Sequence of the second protein:
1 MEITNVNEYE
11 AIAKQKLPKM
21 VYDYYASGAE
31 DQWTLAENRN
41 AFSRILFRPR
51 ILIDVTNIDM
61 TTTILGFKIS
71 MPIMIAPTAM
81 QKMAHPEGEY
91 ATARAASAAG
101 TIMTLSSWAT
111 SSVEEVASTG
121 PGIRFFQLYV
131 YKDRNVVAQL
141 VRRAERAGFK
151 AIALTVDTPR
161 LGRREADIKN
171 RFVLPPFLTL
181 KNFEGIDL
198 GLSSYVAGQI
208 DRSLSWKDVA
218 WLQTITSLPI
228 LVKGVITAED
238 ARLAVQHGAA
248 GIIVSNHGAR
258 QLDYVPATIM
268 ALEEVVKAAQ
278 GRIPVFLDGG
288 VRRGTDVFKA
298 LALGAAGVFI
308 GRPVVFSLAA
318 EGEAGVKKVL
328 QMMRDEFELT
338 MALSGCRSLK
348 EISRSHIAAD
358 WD

Sequence of the first protein:
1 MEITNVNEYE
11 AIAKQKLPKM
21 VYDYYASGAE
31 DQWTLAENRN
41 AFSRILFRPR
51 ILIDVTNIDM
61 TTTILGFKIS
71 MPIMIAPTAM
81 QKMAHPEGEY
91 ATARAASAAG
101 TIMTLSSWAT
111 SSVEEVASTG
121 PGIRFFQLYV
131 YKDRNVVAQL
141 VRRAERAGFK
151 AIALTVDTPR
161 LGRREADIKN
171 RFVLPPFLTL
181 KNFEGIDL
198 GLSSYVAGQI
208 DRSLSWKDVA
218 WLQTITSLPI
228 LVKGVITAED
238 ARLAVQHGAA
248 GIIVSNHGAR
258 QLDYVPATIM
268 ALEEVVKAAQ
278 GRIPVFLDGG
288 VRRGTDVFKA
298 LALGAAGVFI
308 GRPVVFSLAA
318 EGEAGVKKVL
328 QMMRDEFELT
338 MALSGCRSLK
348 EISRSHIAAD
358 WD

Contacts between the two chains:
Residue N5 in the second protein contacts residue E165 in the first protein (closest heavy-atom distance 3.0 Å).
Residue R290 in the second protein contacts residue E30 in the first protein (closest heavy-atom distance 3.4 Å).
Residue D54 in the second protein is in contact with residue S210 in the first protein (closest heavy-atom distance 3.4 Å).
Residue I51 in the second protein contacts residue D237 in the first protein (closest heavy-atom distance 3.3 Å).
Residue R50 in the second protein contacts residue L240 in the first protein (closest heavy-atom distance 3.6 Å).
Residue L336 in the second protein interacts with residue R160 in the first protein (closest heavy-atom distance 3.9 Å).
Residue L336 in the second protein interacts with residue L161 in the first protein (closest heavy-atom distance 3.6 Å).
Residue I51 in the second protein interacts with residue W213 in the first protein (closest heavy-atom distance 3.5 Å).
Residue F47 in the second protein contacts residue D260 in the first protein (closest heavy-atom distance 3.0 Å).
Residue L340 in the second protein interacts with residue Q258 in the first protein (closest heavy-atom distance 3.8 Å).
Residue V55 in the second protein is in contact with residue R209 in the first protein (closest heavy-atom distance 3.1 Å).
Residue L52 in the second protein contacts residue V156 in the first protein (closest heavy-atom distance 3.7 Å).
Residue I53 in the second protein contacts residue R209 in the first protein (closest heavy-atom distance 3.9 Å).
Residue L52 in the second protein interacts with residue S212 in the first protein (closest heavy-atom distance 3.2 Å).
Residue I51 in the second protein is in contact with residue V156 in the first protein (closest heavy-atom distance 3.3 Å).
Residue R290 in the second protein interacts with residue R163 in the first protein (closest heavy-atom distance 3.7 Å).
Residue S43 in the second protein interacts with residue Y261 in the first protein (closest heavy-atom distance 3.4 Å).
Residue L46 in the second protein contacts residue W33 in the first protein (closest heavy-atom distance 3.5 Å).
Residue R290 in the second protein contacts residue D31 in the first protein (closest heavy-atom distance 3.0 Å).
Residue R290 in the second protein interacts with residue E165 in the first protein (closest heavy-atom distance 2.8 Å).
Residue E8 in the second protein contacts residue K169 in the first protein (closest heavy-atom distance 2.9 Å).
Residue M1 in the second protein contacts residue K169 in the first protein (closest heavy-atom distance 2.7 Å).
Residue T4 in the second protein contacts residue K169 in the first protein (closest heavy-atom distance 2.5 Å).
Residue T56 in the second protein interacts with residue S210 in the first protein (closest heavy-atom distance 3.5 Å).
Residue F47 in the second protein contacts residue P263 in the first protein (closest heavy-atom distance 3.3 Å).
Residue T4 in the second protein interacts with residue E165 in the first protein (closest heavy-atom distance 2.6 Å).
Residue D54 in the second protein contacts residue L211 in the first protein (closest heavy-atom distance 3.8 Å).
Residue P49 in the second protein is in contact with residue T234 in the first protein (closest heavy-atom distance 3.5 Å).
Residue L340 in the second protein contacts residue R160 in the first protein (closest heavy-atom distance 3.6 Å).
Residue L52 in the second protein interacts with residue V216 in the first protein (closest heavy-atom distance 3.6 Å).
Residue A339 in the second protein contacts residue R160 in the first protein (closest heavy-atom distance 3.8 Å).
Residue E333 in the second protein interacts with residue R163 in the first protein (closest heavy-atom distance 3.6 Å).
Residue F47 in the second protein interacts with residue Y261 in the first protein (closest heavy-atom distance 2.8 Å).
Residue D54 in the second protein contacts residue R209 in the first protein (closest heavy-atom distance 3.8 Å).
Residue L340 in the second protein interacts with residue L259 in the first protein (closest heavy-atom distance 3.9 Å).
Residue E2 in the second protein contacts residue K169 in the first protein (closest heavy-atom distance 3.2 Å).
Residue E335 in the second protein is in contact with residue R160 in the first protein (closest heavy-atom distance 3.0 Å).
Residue V55 in the second protein interacts with residue P159 in the first protein (closest heavy-atom distance 3.9 Å).
Residue R48 in the second protein interacts with residue E236 in the first protein (closest heavy-atom distance 2.9 Å).
Residue L336 in the second protein interacts with residue R163 in the first protein (closest heavy-atom distance 3.4 Å).
Residue R50 in the second protein interacts with residue E236 in the first protein (closest heavy-atom distance 3.5 Å).
Residue P49 in the second protein is in contact with residue I233 in the first protein (closest heavy-atom distance 3.7 Å).
Residue R50 in the second protein is in contact with residue D237 in the first protein (closest heavy-atom distance 3.0 Å).
Residue L46 in the second protein contacts residue Y261 in the first protein (closest heavy-atom distance 3.2 Å).
Residue T56 in the second protein interacts with residue R209 in the first protein (closest heavy-atom distance 3.8 Å).
Residue E333 in the second protein interacts with residue E30 in the first protein (closest heavy-atom distance 3.3 Å).
Residue E2 in the second protein is in contact with residue I168 in the first protein (closest heavy-atom distance 3.9 Å).
Residue I53 in the second protein contacts residue L211 in the first protein (closest heavy-atom distance 3.4 Å).
Residue R48 in the second protein is in contact with residue T234 in the first protein (closest heavy-atom distance 3.8 Å).
Residue T4 in the second protein is in contact with residue R163 in the first protein (closest heavy-atom distance 2.9 Å).
Residue T4 in the second protein contacts residue I168 in the first protein (closest heavy-atom distance 3.8 Å).
Residue F47 in the second protein interacts with residue L259 in the first protein (closest heavy-atom distance 3.7 Å).
Residue I51 in the second protein interacts with residue G231 in the first protein (closest heavy-atom distance 3.7 Å).
Residue R48 in the second protein is in contact with residue E271 in the first protein (closest heavy-atom distance 2.7 Å).
Residue L340 in the second protein is in contact with residue P159 in the first protein (closest heavy-atom distance 3.7 Å).
Residue S43 in the second protein is in contact with residue W33 in the first protein (closest heavy-atom distance 3.9 Å).
Residue L52 in the second protein contacts residue W213 in the first protein (closest heavy-atom distance 3.4 Å).
Residue K296 in the second protein contacts residue Y261 in the first protein (closest heavy-atom distance 3.4 Å).
Residue P49 in the second protein is in contact with residue D237 in the first protein (closest heavy-atom distance 3.4 Å).
Residue L52 in the second protein interacts with residue L211 in the first protein (closest heavy-atom distance 3.4 Å).

The following describes two proteins that form a bound complex.